Interface contacts:
Residue V178 in chain B contacts residue T176 in chain A (closest heavy-atom distance 3.2 Å).
Residue V57 in chain B contacts residue L40 in chain A (closest heavy-atom distance 4.0 Å).
Residue W52 in chain B is in contact with residue A115 in chain A (closest heavy-atom distance 3.8 Å).
Residue A236 in chain B is in contact with residue K174 in chain A (closest heavy-atom distance 4.0 Å).
Residue V57 in chain B is in contact with residue T55 in chain A (closest heavy-atom distance 3.1 Å).
Residue A115 in chain B interacts with residue K53 in chain A (closest heavy-atom distance 4.1 Å).
Residue W173 in chain B is in contact with residue V234 in chain A (closest heavy-atom distance 3.5 Å).
Residue V113 in chain B is in contact with residue W52 in chain A (closest heavy-atom distance 3.6 Å).
Residue M38 in chain B interacts with residue V178 in chain A (closest heavy-atom distance 3.4 Å).
Residue M159 in chain B contacts residue G58 in chain A (closest heavy-atom distance 3.9 Å).
Residue K53 in chain B interacts with residue R56 in chain A (closest heavy-atom distance 3.2 Å).
Residue L40 in chain B contacts residue V57 in chain A (closest heavy-atom distance 4.0 Å).
Residue V234 in chain B interacts with residue W173 in chain A (closest heavy-atom distance 3.5 Å).
Residue W173 in chain B interacts with residue W160 in chain A (closest heavy-atom distance 3.3 Å).
Residue R177 in chain B contacts residue R177 in chain A (closest heavy-atom distance 3.9 Å).
Residue V57 in chain B contacts residue V57 in chain A (closest heavy-atom distance 3.9 Å).
Residue M38 in chain B interacts with residue M159 in chain A (closest heavy-atom distance 4.1 Å).
Residue L41 in chain B is in contact with residue W52 in chain A (closest heavy-atom distance 4.0 Å).
Residue W173 in chain B interacts with residue A236 in chain A (closest heavy-atom distance 3.7 Å).
Residue M159 in chain B interacts with residue V57 in chain A (closest heavy-atom distance 3.3 Å).
Residue K53 in chain B interacts with residue A115 in chain A (closest heavy-atom distance 4.1 Å).
Residue T235 in chain B is in contact with residue K174 in chain A (closest heavy-atom distance 2.8 Å).
Residue V178 in chain B is in contact with residue L161 in chain A (closest heavy-atom distance 4.0 Å).
Residue T176 in chain B is in contact with residue R177 in chain A (closest heavy-atom distance 3.5 Å).
Residue G179 in chain B contacts residue M38 in chain A (closest heavy-atom distance 3.8 Å).
Residue K174 in chain B interacts with residue A236 in chain A (closest heavy-atom distance 4.0 Å).
Residue T55 in chain B contacts residue R56 in chain A (closest heavy-atom distance 3.4 Å).
Residue V178 in chain B is in contact with residue M38 in chain A (closest heavy-atom distance 3.4 Å).
Residue T235 in chain B is in contact with residue W173 in chain A (closest heavy-atom distance 3.5 Å).
Residue W39 in chain B interacts with residue W52 in chain A (closest heavy-atom distance 3.3 Å).
Residue I180 in chain B contacts residue I59 in chain A (closest heavy-atom distance 3.6 Å).
Residue K53 in chain B is in contact with residue T114 in chain A (closest heavy-atom distance 3.0 Å).
Residue A115 in chain B contacts residue W52 in chain A (closest heavy-atom distance 3.8 Å).
Residue R177 in chain B is in contact with residue T176 in chain A (closest heavy-atom distance 3.5 Å).
Residue V57 in chain B interacts with residue M159 in chain A (closest heavy-atom distance 3.3 Å).
Residue W160 in chain B contacts residue W173 in chain A (closest heavy-atom distance 3.3 Å).
Residue K174 in chain B interacts with residue R177 in chain A (closest heavy-atom distance 3.0 Å).
Residue W173 in chain B contacts residue L211 in chain A (closest heavy-atom distance 3.8 Å).
Residue W173 in chain B interacts with residue T235 in chain A (closest heavy-atom distance 3.5 Å).
Residue W52 in chain B is in contact with residue L90 in chain A (closest heavy-atom distance 3.8 Å).
Residue W52 in chain B is in contact with residue V113 in chain A (closest heavy-atom distance 3.6 Å).
Residue R56 in chain B contacts residue K53 in chain A (closest heavy-atom distance 3.2 Å).
Residue R177 in chain B interacts with residue K174 in chain A (closest heavy-atom distance 3.0 Å).
Residue K174 in chain B is in contact with residue T235 in chain A (closest heavy-atom distance 2.8 Å).
Residue M38 in chain B interacts with residue G179 in chain A (closest heavy-atom distance 3.8 Å).
Residue W52 in chain B interacts with residue T114 in chain A (closest heavy-atom distance 3.5 Å).
Residue T176 in chain B is in contact with residue V178 in chain A (closest heavy-atom distance 3.2 Å).
Residue T114 in chain B interacts with residue K53 in chain A (closest heavy-atom distance 3.0 Å).
Residue G58 in chain B is in contact with residue M159 in chain A (closest heavy-atom distance 3.9 Å).
Residue L211 in chain B is in contact with residue W173 in chain A (closest heavy-atom distance 3.8 Å).
Residue V178 in chain B interacts with residue V178 in chain A (closest heavy-atom distance 3.9 Å).
Residue L90 in chain B is in contact with residue W52 in chain A (closest heavy-atom distance 3.8 Å).
Residue A236 in chain B contacts residue W173 in chain A (closest heavy-atom distance 3.7 Å).
Residue L161 in chain B is in contact with residue V178 in chain A (closest heavy-atom distance 4.0 Å).
Residue R56 in chain B is in contact with residue T55 in chain A (closest heavy-atom distance 3.4 Å).
Residue W52 in chain B interacts with residue L41 in chain A (closest heavy-atom distance 4.0 Å).
Residue T114 in chain B is in contact with residue W52 in chain A (closest heavy-atom distance 3.5 Å).
Residue I59 in chain B interacts with residue I180 in chain A (closest heavy-atom distance 3.6 Å).
Residue W52 in chain B contacts residue W39 in chain A (closest heavy-atom distance 3.3 Å).
Residue T55 in chain B is in contact with residue V57 in chain A (closest heavy-atom distance 3.1 Å).

Sequence of chain B:
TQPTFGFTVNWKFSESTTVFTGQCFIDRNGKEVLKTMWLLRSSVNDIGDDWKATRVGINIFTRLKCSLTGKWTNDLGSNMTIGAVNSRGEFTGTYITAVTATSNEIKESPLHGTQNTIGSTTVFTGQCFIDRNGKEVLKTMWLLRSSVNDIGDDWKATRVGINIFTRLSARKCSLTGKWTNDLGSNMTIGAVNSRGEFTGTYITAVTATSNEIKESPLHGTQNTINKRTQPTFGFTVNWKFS

This data describes a binding interaction between two proteins.

Sequence of chain A:
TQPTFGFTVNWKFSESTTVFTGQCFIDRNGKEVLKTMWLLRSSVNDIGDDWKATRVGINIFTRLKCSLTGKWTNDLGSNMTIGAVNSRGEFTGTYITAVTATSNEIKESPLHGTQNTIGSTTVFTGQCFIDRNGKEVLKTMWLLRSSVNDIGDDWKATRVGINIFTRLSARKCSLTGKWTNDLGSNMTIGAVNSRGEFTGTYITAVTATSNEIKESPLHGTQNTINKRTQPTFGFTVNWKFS